Sequence of the first protein:
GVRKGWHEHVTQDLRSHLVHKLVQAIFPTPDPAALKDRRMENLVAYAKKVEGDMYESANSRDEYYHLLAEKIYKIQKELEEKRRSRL

Interface contacts:
Residue A69 in the first protein contacts residue Q12 in the second protein (closest heavy-atom distance 3.2 Å).
Residue F27 in the first protein contacts residue G35 in the second protein (closest heavy-atom distance 3.1 Å).
Residue Y73 in the first protein contacts residue N8 in the second protein (closest heavy-atom distance 3.6 Å).
Residue Y73 in the first protein is in contact with residue L11 in the second protein (closest heavy-atom distance 3.4 Å).
Residue E78 in the first protein interacts with residue M41 in the second protein (closest heavy-atom distance 3.8 Å).
Residue L14 in the first protein contacts residue L20 in the second protein (closest heavy-atom distance 3.8 Å).
Residue P28 in the first protein is in contact with residue L37 in the second protein (closest heavy-atom distance 3.8 Å).
Residue Y73 in the first protein interacts with residue H5 in the second protein (closest heavy-atom distance 3.0 Å).
Residue T29 in the first protein contacts residue G30 in the second protein (closest heavy-atom distance 2.9 Å).
Residue P32 in the first protein contacts residue G27 in the second protein (closest heavy-atom distance 3.8 Å).
Residue R83 in the first protein is in contact with residue L37 in the second protein (closest heavy-atom distance 3.2 Å).
Residue Y73 in the first protein is in contact with residue G7 in the second protein (closest heavy-atom distance 2.7 Å).
Residue H17 in the first protein interacts with residue S23 in the second protein (closest heavy-atom distance 3.0 Å).
Residue K49 in the first protein interacts with residue D51 in the second protein (closest heavy-atom distance 2.7 Å).
Residue H20 in the first protein is in contact with residue S28 in the second protein (closest heavy-atom distance 3.6 Å).
Residue H66 in the first protein is in contact with residue G1 in the second protein (closest heavy-atom distance 3.5 Å).
Residue H17 in the first protein contacts residue G25 in the second protein (closest heavy-atom distance 3.3 Å).
Residue I26 in the first protein contacts residue E38 in the second protein (closest heavy-atom distance 3.3 Å).
Residue T29 in the first protein interacts with residue G29 in the second protein (closest heavy-atom distance 3.6 Å).
Residue P30 in the first protein interacts with residue G31 in the second protein (closest heavy-atom distance 3.5 Å).
Residue Y65 in the first protein contacts residue L15 in the second protein (closest heavy-atom distance 3.2 Å).
Residue E70 in the first protein contacts residue S2 in the second protein (closest heavy-atom distance 3.3 Å).
Residue H20 in the first protein interacts with residue G27 in the second protein (closest heavy-atom distance 3.5 Å).
Residue Q24 in the first protein contacts residue S28 in the second protein (closest heavy-atom distance 3.1 Å).
Residue K21 in the first protein is in contact with residue D18 in the second protein (closest heavy-atom distance 2.7 Å).
Residue P28 in the first protein is in contact with residue E38 in the second protein (closest heavy-atom distance 3.3 Å).
Residue H17 in the first protein interacts with residue D24 in the second protein (closest heavy-atom distance 3.8 Å).
Residue H20 in the first protein interacts with residue G25 in the second protein (closest heavy-atom distance 2.9 Å).
Residue T29 in the first protein contacts residue G31 in the second protein (closest heavy-atom distance 2.9 Å).
Residue R39 in the first protein contacts residue E38 in the second protein (closest heavy-atom distance 2.6 Å).
Residue E70 in the first protein is in contact with residue Q12 in the second protein (closest heavy-atom distance 3.6 Å).
Residue K82 in the first protein contacts residue D40 in the second protein (closest heavy-atom distance 3.1 Å).
Residue P32 in the first protein interacts with residue S28 in the second protein (closest heavy-atom distance 3.8 Å).
Residue E70 in the first protein interacts with residue M3 in the second protein (closest heavy-atom distance 2.7 Å).
Residue L35 in the first protein contacts residue S28 in the second protein (closest heavy-atom distance 3.2 Å).
Residue L79 in the first protein is in contact with residue M41 in the second protein (closest heavy-atom distance 3.7 Å).
Residue K82 in the first protein is in contact with residue M41 in the second protein (closest heavy-atom distance 3.5 Å).
Residue H17 in the first protein contacts residue S19 in the second protein (closest heavy-atom distance 3.0 Å).
Residue K49 in the first protein contacts residue E48 in the second protein (closest heavy-atom distance 2.6 Å).
Residue L18 in the first protein interacts with residue L15 in the second protein (closest heavy-atom distance 3.7 Å).
Residue I75 in the first protein interacts with residue M41 in the second protein (closest heavy-atom distance 3.4 Å).
Residue P28 in the first protein interacts with residue G35 in the second protein (closest heavy-atom distance 3.1 Å).
Residue I26 in the first protein is in contact with residue I45 in the second protein (closest heavy-atom distance 3.4 Å).
Residue Y65 in the first protein contacts residue Q12 in the second protein (closest heavy-atom distance 3.1 Å).
Residue T29 in the first protein interacts with residue S28 in the second protein (closest heavy-atom distance 3.3 Å).
Residue E70 in the first protein is in contact with residue N8 in the second protein (closest heavy-atom distance 2.7 Å).
Residue H66 in the first protein interacts with residue Q12 in the second protein (closest heavy-atom distance 3.2 Å).
Residue P28 in the first protein contacts residue G34 in the second protein (closest heavy-atom distance 3.7 Å).
Residue N42 in the first protein is in contact with residue L49 in the second protein (closest heavy-atom distance 3.1 Å).
Residue H17 in the first protein contacts residue D18 in the second protein (closest heavy-atom distance 3.4 Å).
Residue Q76 in the first protein contacts residue L11 in the second protein (closest heavy-atom distance 3.3 Å).
Residue H20 in the first protein is in contact with residue G26 in the second protein (closest heavy-atom distance 3.5 Å).
Residue Y46 in the first protein is in contact with residue E48 in the second protein (closest heavy-atom distance 2.8 Å).
Residue E63 in the first protein interacts with residue G1 in the second protein (closest heavy-atom distance 3.9 Å).
Residue Y65 in the first protein is in contact with residue T16 in the second protein (closest heavy-atom distance 2.8 Å).
Residue R39 in the first protein is in contact with residue E42 in the second protein (closest heavy-atom distance 3.5 Å).
Residue K49 in the first protein interacts with residue A52 in the second protein (closest heavy-atom distance 2.7 Å).
Residue L67 in the first protein contacts residue G1 in the second protein (closest heavy-atom distance 3.7 Å).
Residue L18 in the first protein is in contact with residue S19 in the second protein (closest heavy-atom distance 3.3 Å).
Residue P30 in the first protein contacts residue G30 in the second protein (closest heavy-atom distance 3.9 Å).

The following describes two proteins that form a bound complex.

Sequence of the second protein:
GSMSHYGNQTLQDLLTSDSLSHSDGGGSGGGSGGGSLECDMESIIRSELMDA